Sequence of the first protein:
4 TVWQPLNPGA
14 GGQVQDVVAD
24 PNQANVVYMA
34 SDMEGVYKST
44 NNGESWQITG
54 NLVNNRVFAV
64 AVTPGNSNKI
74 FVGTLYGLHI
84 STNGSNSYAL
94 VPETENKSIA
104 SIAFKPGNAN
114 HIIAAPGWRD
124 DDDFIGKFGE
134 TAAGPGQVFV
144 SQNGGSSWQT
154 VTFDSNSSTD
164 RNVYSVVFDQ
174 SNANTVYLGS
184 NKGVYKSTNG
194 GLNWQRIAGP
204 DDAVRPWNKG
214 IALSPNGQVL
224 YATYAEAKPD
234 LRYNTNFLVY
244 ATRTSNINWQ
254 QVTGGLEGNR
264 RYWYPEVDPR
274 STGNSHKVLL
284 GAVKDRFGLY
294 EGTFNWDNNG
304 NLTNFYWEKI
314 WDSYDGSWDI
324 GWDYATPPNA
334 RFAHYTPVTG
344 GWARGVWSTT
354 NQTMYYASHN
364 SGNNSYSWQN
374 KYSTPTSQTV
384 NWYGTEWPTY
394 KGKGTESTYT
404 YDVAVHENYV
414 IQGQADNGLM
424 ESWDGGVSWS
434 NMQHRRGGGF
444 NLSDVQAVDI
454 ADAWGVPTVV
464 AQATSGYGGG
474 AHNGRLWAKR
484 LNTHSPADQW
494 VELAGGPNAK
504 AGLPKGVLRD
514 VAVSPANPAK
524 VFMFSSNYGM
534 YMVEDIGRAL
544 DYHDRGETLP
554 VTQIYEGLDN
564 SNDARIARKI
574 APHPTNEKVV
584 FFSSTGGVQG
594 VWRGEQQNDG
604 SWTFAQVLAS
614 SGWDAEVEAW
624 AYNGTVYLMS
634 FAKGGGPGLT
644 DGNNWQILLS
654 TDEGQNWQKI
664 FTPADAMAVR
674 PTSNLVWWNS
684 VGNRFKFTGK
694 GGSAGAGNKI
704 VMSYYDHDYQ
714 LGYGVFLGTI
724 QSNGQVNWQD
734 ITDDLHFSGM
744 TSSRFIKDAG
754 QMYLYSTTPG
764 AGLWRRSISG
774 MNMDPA

Contacts between the two chains:
Residue W457 in the second protein interacts with residue Y545 in the first protein (closest heavy-atom distance 3.7 Å).
Residue R548 in the second protein is in contact with residue W457 in the first protein (closest heavy-atom distance 3.1 Å).
Residue Y545 in the second protein contacts residue W457 in the first protein (closest heavy-atom distance 3.8 Å).
Residue D544 in the second protein interacts with residue D544 in the first protein (closest heavy-atom distance 4.2 Å).
Residue R541 in the second protein contacts residue R541 in the first protein (closest heavy-atom distance 4.3 Å).
Residue R548 in the second protein is in contact with residue D544 in the first protein (closest heavy-atom distance 3.0 Å).
Residue W457 in the second protein contacts residue R548 in the first protein (closest heavy-atom distance 3.1 Å).
Residue D544 in the second protein interacts with residue R548 in the first protein (closest heavy-atom distance 2.9 Å).

Sequence of the second protein:
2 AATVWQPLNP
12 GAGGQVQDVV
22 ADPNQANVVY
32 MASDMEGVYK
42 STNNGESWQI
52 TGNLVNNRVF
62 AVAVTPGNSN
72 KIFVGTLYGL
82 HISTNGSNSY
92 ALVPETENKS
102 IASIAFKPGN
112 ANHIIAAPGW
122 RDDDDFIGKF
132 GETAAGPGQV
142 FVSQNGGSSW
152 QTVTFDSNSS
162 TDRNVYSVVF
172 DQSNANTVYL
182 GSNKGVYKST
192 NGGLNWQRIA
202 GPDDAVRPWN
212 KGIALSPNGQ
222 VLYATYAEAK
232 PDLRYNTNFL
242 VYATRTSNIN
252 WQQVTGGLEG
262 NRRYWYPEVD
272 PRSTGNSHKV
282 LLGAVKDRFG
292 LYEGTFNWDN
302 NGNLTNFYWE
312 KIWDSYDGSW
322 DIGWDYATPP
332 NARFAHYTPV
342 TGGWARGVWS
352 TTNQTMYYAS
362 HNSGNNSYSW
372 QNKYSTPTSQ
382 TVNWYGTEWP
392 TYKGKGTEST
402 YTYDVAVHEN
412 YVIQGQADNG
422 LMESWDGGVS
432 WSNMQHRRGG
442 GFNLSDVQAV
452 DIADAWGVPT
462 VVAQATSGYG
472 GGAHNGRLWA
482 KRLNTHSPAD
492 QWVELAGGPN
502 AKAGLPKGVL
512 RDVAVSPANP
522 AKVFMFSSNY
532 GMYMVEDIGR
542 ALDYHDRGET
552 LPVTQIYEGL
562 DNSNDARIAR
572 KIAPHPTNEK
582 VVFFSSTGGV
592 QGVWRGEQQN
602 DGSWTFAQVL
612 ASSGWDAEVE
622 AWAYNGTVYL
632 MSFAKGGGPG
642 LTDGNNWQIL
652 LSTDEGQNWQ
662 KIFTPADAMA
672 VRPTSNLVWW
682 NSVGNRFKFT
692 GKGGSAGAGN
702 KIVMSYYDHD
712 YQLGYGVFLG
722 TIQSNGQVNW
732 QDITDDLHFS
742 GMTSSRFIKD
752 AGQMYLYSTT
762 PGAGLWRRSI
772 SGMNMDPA

The following describes two proteins that form a bound complex.